Residue-level contacts at the interface:
Residue R9 in chain B contacts residue V15 in chain A (closest heavy-atom distance 3.7 Å).
Residue Q12 in chain B is in contact with residue Q12 in chain A (closest heavy-atom distance 4.3 Å).
Residue T7 in chain B is in contact with residue E13 in chain A (closest heavy-atom distance 4.7 Å).

Sequence of chain A:
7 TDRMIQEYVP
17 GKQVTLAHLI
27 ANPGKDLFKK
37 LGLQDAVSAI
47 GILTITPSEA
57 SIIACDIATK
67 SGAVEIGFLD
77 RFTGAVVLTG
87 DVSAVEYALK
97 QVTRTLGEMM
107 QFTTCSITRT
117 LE

This data describes a binding interaction between two proteins.

Sequence of chain B:
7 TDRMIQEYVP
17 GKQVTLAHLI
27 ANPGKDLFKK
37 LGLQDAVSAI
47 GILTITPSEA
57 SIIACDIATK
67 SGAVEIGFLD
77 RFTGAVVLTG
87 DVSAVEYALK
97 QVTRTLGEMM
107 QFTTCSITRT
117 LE